Contacts between the two chains:
Residue I27 in the second protein contacts residue I36 in the first protein (closest heavy-atom distance 3.6 Å).
Residue I27 in the second protein contacts residue I39 in the first protein (closest heavy-atom distance 2.1 Å).
Residue I5 in the second protein contacts residue I22 in the first protein (closest heavy-atom distance 3.6 Å).
Residue I5 in the second protein contacts residue I19 in the first protein (closest heavy-atom distance 2.5 Å).
Residue I26 in the second protein interacts with residue K40 in the first protein (closest heavy-atom distance 4.0 Å).
Residue V8 in the second protein is in contact with residue A25 in the first protein (closest heavy-atom distance 4.5 Å).
Residue T20 in the second protein is in contact with residue V32 in the first protein (closest heavy-atom distance 2.2 Å).
Residue I5 in the second protein is in contact with residue T20 in the first protein (closest heavy-atom distance 4.6 Å).
Residue A30 in the second protein interacts with residue K40 in the first protein (closest heavy-atom distance 3.8 Å).
Residue I19 in the second protein contacts residue I36 in the first protein (closest heavy-atom distance 2.6 Å).
Residue I5 in the second protein interacts with residue D18 in the first protein (closest heavy-atom distance 1.2 Å).
Residue L12 in the second protein contacts residue G24 in the first protein (closest heavy-atom distance 4.3 Å).
Residue A30 in the second protein interacts with residue F43 in the first protein (closest heavy-atom distance 1.9 Å).
Residue G23 in the second protein is in contact with residue I36 in the first protein (closest heavy-atom distance 2.0 Å).
Residue I27 in the second protein is in contact with residue G35 in the first protein (closest heavy-atom distance 4.3 Å).
Residue I19 in the second protein is in contact with residue V32 in the first protein (closest heavy-atom distance 3.8 Å).
Residue V8 in the second protein is in contact with residue I22 in the first protein (closest heavy-atom distance 1.3 Å).
Residue V4 in the second protein contacts residue D18 in the first protein (closest heavy-atom distance 4.0 Å).
Residue I27 in the second protein interacts with residue K40 in the first protein (closest heavy-atom distance 4.0 Å).
Residue I5 in the second protein contacts residue V15 in the first protein (closest heavy-atom distance 4.2 Å).
Residue T9 in the second protein interacts with residue A25 in the first protein (closest heavy-atom distance 3.8 Å).
Residue M1 in the second protein is in contact with residue D18 in the first protein (closest heavy-atom distance 2.4 Å).
Residue L12 in the second protein is in contact with residue T21 in the first protein (closest heavy-atom distance 4.7 Å).
Residue T9 in the second protein is in contact with residue T21 in the first protein (closest heavy-atom distance 3.0 Å).
Residue L34 in the second protein interacts with residue F43 in the first protein (closest heavy-atom distance 2.4 Å).
Residue R37 in the second protein is in contact with residue F44 in the first protein (closest heavy-atom distance 3.4 Å).
Residue L12 in the second protein contacts residue A25 in the first protein (closest heavy-atom distance 2.2 Å).
Residue L12 in the second protein contacts residue G23 in the first protein (closest heavy-atom distance 4.1 Å).
Residue I5 in the second protein contacts residue T21 in the first protein (closest heavy-atom distance 2.2 Å).
Residue A31 in the second protein interacts with residue F43 in the first protein (closest heavy-atom distance 1.5 Å).
Residue I26 in the second protein contacts residue I36 in the first protein (closest heavy-atom distance 4.6 Å).
Residue V33 in the second protein is in contact with residue F44 in the first protein (closest heavy-atom distance 3.0 Å).
Residue L12 in the second protein interacts with residue L29 in the first protein (closest heavy-atom distance 3.0 Å).
Residue V4 in the second protein is in contact with residue I22 in the first protein (closest heavy-atom distance 4.1 Å).
Residue I27 in the second protein interacts with residue F43 in the first protein (closest heavy-atom distance 3.9 Å).
Residue M1 in the second protein contacts residue V15 in the first protein (closest heavy-atom distance 4.0 Å).
Residue L29 in the second protein is in contact with residue F43 in the first protein (closest heavy-atom distance 4.7 Å).
Residue I19 in the second protein is in contact with residue L29 in the first protein (closest heavy-atom distance 1.9 Å).
Residue I5 in the second protein interacts with residue Q16 in the first protein (closest heavy-atom distance 4.5 Å).
Residue T20 in the second protein is in contact with residue I36 in the first protein (closest heavy-atom distance 3.8 Å).
Residue T13 in the second protein contacts residue A25 in the first protein (closest heavy-atom distance 4.4 Å).
Residue Q16 in the second protein interacts with residue V32 in the first protein (closest heavy-atom distance 4.1 Å).
Residue I19 in the second protein is in contact with residue V33 in the first protein (closest heavy-atom distance 3.7 Å).
Residue L12 in the second protein interacts with residue I22 in the first protein (closest heavy-atom distance 2.2 Å).
Residue V33 in the second protein is in contact with residue F43 in the first protein (closest heavy-atom distance 4.5 Å).
Residue I22 in the second protein contacts residue I36 in the first protein (closest heavy-atom distance 3.3 Å).
Residue V32 in the second protein contacts residue F43 in the first protein (closest heavy-atom distance 3.6 Å).
Residue Q16 in the second protein contacts residue A25 in the first protein (closest heavy-atom distance 4.3 Å).
Residue V15 in the second protein contacts residue L29 in the first protein (closest heavy-atom distance 3.4 Å).
Residue G24 in the second protein is in contact with residue I36 in the first protein (closest heavy-atom distance 3.6 Å).
Residue I5 in the second protein contacts residue A17 in the first protein (closest heavy-atom distance 3.3 Å).
Residue L12 in the second protein interacts with residue I26 in the first protein (closest heavy-atom distance 2.1 Å).
Residue T9 in the second protein is in contact with residue I22 in the first protein (closest heavy-atom distance 2.8 Å).
Residue Q2 in the second protein contacts residue D18 in the first protein (closest heavy-atom distance 3.1 Å).
Residue L34 in the second protein interacts with residue F44 in the first protein (closest heavy-atom distance 4.1 Å).
Residue A30 in the second protein is in contact with residue F44 in the first protein (closest heavy-atom distance 4.7 Å).
Residue Q16 in the second protein interacts with residue V28 in the first protein (closest heavy-atom distance 1.8 Å).
Residue D7 in the second protein is in contact with residue I22 in the first protein (closest heavy-atom distance 4.4 Å).
Residue A30 in the second protein interacts with residue I39 in the first protein (closest heavy-atom distance 4.6 Å).
Residue Q16 in the second protein contacts residue L29 in the first protein (closest heavy-atom distance 3.2 Å).

The following describes two proteins that form a bound complex.

Sequence of the second protein:
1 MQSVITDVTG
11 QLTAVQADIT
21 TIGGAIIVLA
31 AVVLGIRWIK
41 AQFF

Sequence of the first protein:
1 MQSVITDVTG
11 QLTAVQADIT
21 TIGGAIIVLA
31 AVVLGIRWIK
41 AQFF